Sequence of chain A:
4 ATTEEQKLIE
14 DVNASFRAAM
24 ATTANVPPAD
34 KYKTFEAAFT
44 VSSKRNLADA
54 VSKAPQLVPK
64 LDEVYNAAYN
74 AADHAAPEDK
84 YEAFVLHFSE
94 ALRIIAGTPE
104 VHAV

Interface contacts:
Residue Q59 in chain A is in contact with residue V54 in chain B (closest heavy-atom distance 3.4 Å).
Residue V54 in chain A contacts residue P62 in chain B (closest heavy-atom distance 4.1 Å).
Residue P62 in chain A is in contact with residue V61 in chain B (closest heavy-atom distance 4.4 Å).
Residue P62 in chain A is in contact with residue V54 in chain B (closest heavy-atom distance 4.1 Å).
Residue V54 in chain A contacts residue Q59 in chain B (closest heavy-atom distance 3.4 Å).
Residue D76 in chain A contacts residue D76 in chain B (closest heavy-atom distance 3.7 Å).
Residue N69 in chain A interacts with residue N69 in chain B (closest heavy-atom distance 3.3 Å).
Residue D76 in chain A contacts residue H77 in chain B (closest heavy-atom distance 3.6 Å).
Residue P62 in chain A is in contact with residue D65 in chain B (closest heavy-atom distance 4.5 Å).
Residue D65 in chain A is in contact with residue P62 in chain B (closest heavy-atom distance 4.7 Å).
Residue L50 in chain A is in contact with residue P62 in chain B (closest heavy-atom distance 3.9 Å).
Residue H77 in chain A is in contact with residue D76 in chain B (closest heavy-atom distance 3.6 Å).
Residue D65 in chain A contacts residue V61 in chain B (closest heavy-atom distance 4.3 Å).
Residue V54 in chain A interacts with residue P58 in chain B (closest heavy-atom distance 3.3 Å).
Residue N73 in chain A is in contact with residue D76 in chain B (closest heavy-atom distance 5.0 Å).
Residue D65 in chain A is in contact with residue D65 in chain B (closest heavy-atom distance 2.4 Å).
Residue P58 in chain A is in contact with residue V54 in chain B (closest heavy-atom distance 3.3 Å).
Residue N73 in chain A contacts residue N73 in chain B (closest heavy-atom distance 4.0 Å).
Residue P58 in chain A is in contact with residue P58 in chain B (closest heavy-atom distance 3.8 Å).
Residue P62 in chain A interacts with residue L50 in chain B (closest heavy-atom distance 3.9 Å).
Residue V61 in chain A interacts with residue D65 in chain B (closest heavy-atom distance 4.6 Å).
Residue V61 in chain A is in contact with residue P62 in chain B (closest heavy-atom distance 4.4 Å).
Residue V61 in chain A is in contact with residue V61 in chain B (closest heavy-atom distance 3.2 Å).

These two protein chains interact to form a complex.

Sequence of chain B:
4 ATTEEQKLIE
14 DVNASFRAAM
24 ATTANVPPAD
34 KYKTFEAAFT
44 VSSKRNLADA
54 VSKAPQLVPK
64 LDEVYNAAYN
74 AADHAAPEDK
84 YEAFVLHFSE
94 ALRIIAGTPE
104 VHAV